Contacts between the two chains:
Residue I61 in the first protein contacts residue S86 in the second protein (closest heavy-atom distance 2.6 Å).
Residue A56 in the first protein contacts residue C51 in the second protein (closest heavy-atom distance 3.3 Å).
Residue D32 in the first protein contacts residue H2 in the second protein (closest heavy-atom distance 2.8 Å).
Residue C51 in the first protein contacts residue A56 in the second protein (closest heavy-atom distance 3.0 Å).
Residue V26 in the first protein contacts residue V80 in the second protein (closest heavy-atom distance 2.8 Å).
Residue V25 in the first protein contacts residue V80 in the second protein (closest heavy-atom distance 3.2 Å).
Residue Y75 in the first protein is in contact with residue I77 in the second protein (closest heavy-atom distance 2.7 Å).
Residue A59 in the first protein contacts residue E49 in the second protein (closest heavy-atom distance 3.0 Å).
Residue V28 in the first protein contacts residue I77 in the second protein (closest heavy-atom distance 3.2 Å).
Residue A76 in the first protein contacts residue V29 in the second protein (closest heavy-atom distance 3.2 Å).
Residue E54 in the first protein interacts with residue A53 in the second protein (closest heavy-atom distance 3.3 Å).
Residue V27 in the first protein interacts with residue F8 in the second protein (closest heavy-atom distance 2.8 Å).
Residue E66 in the first protein is in contact with residue K38 in the second protein (closest heavy-atom distance 3.1 Å).
Residue F8 in the first protein interacts with residue V27 in the second protein (closest heavy-atom distance 2.9 Å).
Residue A53 in the first protein is in contact with residue F55 in the second protein (closest heavy-atom distance 2.8 Å).
Residue V78 in the first protein interacts with residue V28 in the second protein (closest heavy-atom distance 2.7 Å).
Residue Y6 in the first protein interacts with residue V29 in the second protein (closest heavy-atom distance 3.0 Å).
Residue H2 in the first protein interacts with residue D32 in the second protein (closest heavy-atom distance 3.3 Å).
Residue V28 in the first protein interacts with residue V78 in the second protein (closest heavy-atom distance 2.7 Å).
Residue Y75 in the first protein is in contact with residue S30 in the second protein (closest heavy-atom distance 3.2 Å).
Residue K82 in the first protein contacts residue D24 in the second protein (closest heavy-atom distance 2.7 Å).
Residue I77 in the first protein is in contact with residue K74 in the second protein (closest heavy-atom distance 3.0 Å).
Residue F55 in the first protein contacts residue F52 in the second protein (closest heavy-atom distance 3.3 Å).
Residue I77 in the first protein interacts with residue Y75 in the second protein (closest heavy-atom distance 2.9 Å).
Residue L85 in the first protein interacts with residue D63 in the second protein (closest heavy-atom distance 3.3 Å).
Residue V80 in the first protein contacts residue V26 in the second protein (closest heavy-atom distance 2.7 Å).
Residue D63 in the first protein contacts residue S86 in the second protein (closest heavy-atom distance 3.2 Å).
Residue I61 in the first protein contacts residue L85 in the second protein (closest heavy-atom distance 3.3 Å).
Residue V78 in the first protein interacts with residue V27 in the second protein (closest heavy-atom distance 3.2 Å).
Residue A76 in the first protein is in contact with residue Y75 in the second protein (closest heavy-atom distance 3.2 Å).
Residue E49 in the first protein contacts residue A59 in the second protein (closest heavy-atom distance 3.0 Å).
Residue D60 in the first protein is in contact with residue S86 in the second protein (closest heavy-atom distance 2.5 Å).
Residue D63 in the first protein interacts with residue L85 in the second protein (closest heavy-atom distance 3.4 Å).
Residue D60 in the first protein contacts residue K48 in the second protein (closest heavy-atom distance 3.0 Å).
Residue Y75 in the first protein is in contact with residue A76 in the second protein (closest heavy-atom distance 3.3 Å).
Residue F55 in the first protein interacts with residue A53 in the second protein (closest heavy-atom distance 2.9 Å).
Residue V28 in the first protein interacts with residue Y6 in the second protein (closest heavy-atom distance 3.4 Å).
Residue E66 in the first protein is in contact with residue C37 in the second protein (closest heavy-atom distance 3.4 Å).
Residue S86 in the first protein is in contact with residue D60 in the second protein (closest heavy-atom distance 2.8 Å).
Residue A59 in the first protein interacts with residue K48 in the second protein (closest heavy-atom distance 3.1 Å).
Residue S86 in the first protein contacts residue I61 in the second protein (closest heavy-atom distance 2.7 Å).
Residue C51 in the first protein interacts with residue F57 in the second protein (closest heavy-atom distance 2.8 Å).
Residue C37 in the first protein is in contact with residue E66 in the second protein (closest heavy-atom distance 3.4 Å).
Residue L85 in the first protein interacts with residue I61 in the second protein (closest heavy-atom distance 3.2 Å).
Residue F57 in the first protein contacts residue C51 in the second protein (closest heavy-atom distance 2.9 Å).
Residue E22 in the first protein interacts with residue K10 in the second protein (closest heavy-atom distance 3.0 Å).
Residue V29 in the first protein contacts residue Y6 in the second protein (closest heavy-atom distance 2.9 Å).
Residue S30 in the first protein is in contact with residue A76 in the second protein (closest heavy-atom distance 2.9 Å).
Residue F8 in the first protein contacts residue V29 in the second protein (closest heavy-atom distance 3.4 Å).
Residue A76 in the first protein contacts residue S30 in the second protein (closest heavy-atom distance 2.8 Å).
Residue I77 in the first protein interacts with residue V28 in the second protein (closest heavy-atom distance 3.2 Å).
Residue K84 in the first protein contacts residue D63 in the second protein (closest heavy-atom distance 2.8 Å).
Residue H20 in the first protein contacts residue F79 in the second protein (closest heavy-atom distance 3.4 Å).
Residue K74 in the first protein interacts with residue I77 in the second protein (closest heavy-atom distance 3.2 Å).
Residue L17 in the first protein contacts residue L17 in the second protein (closest heavy-atom distance 3.2 Å).
Residue D23 in the first protein interacts with residue K10 in the second protein (closest heavy-atom distance 2.9 Å).
Residue F52 in the first protein is in contact with residue F55 in the second protein (closest heavy-atom distance 3.2 Å).
Residue D63 in the first protein contacts residue K84 in the second protein (closest heavy-atom distance 3.0 Å).
Residue S30 in the first protein contacts residue Y75 in the second protein (closest heavy-atom distance 3.2 Å).
Residue D24 in the first protein interacts with residue K82 in the second protein (closest heavy-atom distance 3.1 Å).

This data describes a binding interaction between two proteins.

Sequence of the second protein:
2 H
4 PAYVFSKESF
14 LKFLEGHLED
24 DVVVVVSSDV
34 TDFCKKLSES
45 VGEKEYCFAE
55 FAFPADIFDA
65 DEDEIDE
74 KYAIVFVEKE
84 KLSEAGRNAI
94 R

Sequence of the first protein:
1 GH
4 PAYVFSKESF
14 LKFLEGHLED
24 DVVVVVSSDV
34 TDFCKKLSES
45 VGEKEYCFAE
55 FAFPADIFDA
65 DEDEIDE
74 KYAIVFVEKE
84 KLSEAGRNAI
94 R